Sequence of the second protein:
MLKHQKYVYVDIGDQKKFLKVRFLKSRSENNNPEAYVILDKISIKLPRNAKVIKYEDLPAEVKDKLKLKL

Sequence of the first protein:
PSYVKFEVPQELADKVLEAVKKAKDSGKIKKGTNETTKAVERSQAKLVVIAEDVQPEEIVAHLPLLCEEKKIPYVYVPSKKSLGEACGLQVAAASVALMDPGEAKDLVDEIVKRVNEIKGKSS

Contacts between the two chains:
Residue K21 in the first protein is in contact with residue K67 in the second protein (closest heavy-atom distance 4.9 Å).
Residue D14 in the first protein contacts residue L68 in the second protein (closest heavy-atom distance 4.7 Å).
Residue E18 in the first protein is in contact with residue K67 in the second protein (closest heavy-atom distance 4.3 Å).
Residue K21 in the first protein interacts with residue L70 in the second protein (closest heavy-atom distance 2.6 Å).
Residue L17 in the first protein contacts residue L68 in the second protein (closest heavy-atom distance 4.0 Å).
Residue E85 in the first protein is in contact with residue K69 in the second protein (closest heavy-atom distance 2.7 Å).
Residue E85 in the first protein interacts with residue L70 in the second protein (closest heavy-atom distance 4.6 Å).

The following describes two proteins that form a bound complex.